Sequence of protein 1:
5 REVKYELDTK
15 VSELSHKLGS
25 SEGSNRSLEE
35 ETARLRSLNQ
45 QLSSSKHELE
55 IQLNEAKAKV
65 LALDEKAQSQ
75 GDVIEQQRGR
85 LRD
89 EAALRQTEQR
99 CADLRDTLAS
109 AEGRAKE

Sequence of protein 2:
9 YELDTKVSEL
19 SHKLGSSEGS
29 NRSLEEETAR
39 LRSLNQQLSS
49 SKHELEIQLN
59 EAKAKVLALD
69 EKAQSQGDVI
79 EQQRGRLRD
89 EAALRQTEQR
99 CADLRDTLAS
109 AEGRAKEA

These two protein chains interact to form a complex.

Residue-level contacts at the interface:
Residue R40 in protein 1 is in contact with residue L39 in protein 2 (closest heavy-atom distance 3.6 Å).
Residue V64 in protein 1 is in contact with residue V64 in protein 2 (closest heavy-atom distance 3.5 Å).
Residue V15 in protein 1 contacts residue L18 in protein 2 (closest heavy-atom distance 3.6 Å).
Residue L85 in protein 1 interacts with residue L85 in protein 2 (closest heavy-atom distance 3.6 Å).
Residue L32 in protein 1 interacts with residue L32 in protein 2 (closest heavy-atom distance 3.7 Å).
Residue N29 in protein 1 contacts residue S25 in protein 2 (closest heavy-atom distance 3.3 Å).
Residue A71 in protein 1 is in contact with residue Q74 in protein 2 (closest heavy-atom distance 3.0 Å).
Residue Q56 in protein 1 contacts residue L57 in protein 2 (closest heavy-atom distance 3.6 Å).
Residue L57 in protein 1 interacts with residue L53 in protein 2 (closest heavy-atom distance 3.7 Å).
Residue E26 in protein 1 contacts residue S25 in protein 2 (closest heavy-atom distance 3.7 Å).
Residue T36 in protein 1 is in contact with residue L39 in protein 2 (closest heavy-atom distance 3.7 Å).
Residue R84 in protein 1 contacts residue E89 in protein 2 (closest heavy-atom distance 2.7 Å).
Residue L39 in protein 1 contacts residue L39 in protein 2 (closest heavy-atom distance 3.6 Å).
Residue L57 in protein 1 contacts residue L57 in protein 2 (closest heavy-atom distance 3.7 Å).
Residue T95 in protein 1 interacts with residue T95 in protein 2 (closest heavy-atom distance 3.6 Å).
Residue K50 in protein 1 contacts residue L53 in protein 2 (closest heavy-atom distance 3.6 Å).
Residue L11 in protein 1 contacts residue L11 in protein 2 (closest heavy-atom distance 3.5 Å).
Residue E35 in protein 1 interacts with residue R40 in protein 2 (closest heavy-atom distance 3.3 Å).
Residue S19 in protein 1 interacts with residue L18 in protein 2 (closest heavy-atom distance 3.1 Å).
Residue Q74 in protein 1 contacts residue Q74 in protein 2 (closest heavy-atom distance 3.1 Å).
Residue T36 in protein 1 contacts residue T36 in protein 2 (closest heavy-atom distance 3.1 Å).
Residue R82 in protein 1 is in contact with residue Q81 in protein 2 (closest heavy-atom distance 2.6 Å).
Residue E33 in protein 1 is in contact with residue L32 in protein 2 (closest heavy-atom distance 3.7 Å).
Residue I78 in protein 1 contacts residue Q74 in protein 2 (closest heavy-atom distance 3.7 Å).
Residue V64 in protein 1 is in contact with residue K63 in protein 2 (closest heavy-atom distance 3.5 Å).
Residue L67 in protein 1 contacts residue V64 in protein 2 (closest heavy-atom distance 3.5 Å).
Residue L11 in protein 1 interacts with residue D12 in protein 2 (closest heavy-atom distance 3.4 Å).
Residue S28 in protein 1 is in contact with residue N29 in protein 2 (closest heavy-atom distance 3.4 Å).
Residue L106 in protein 1 contacts residue T105 in protein 2 (closest heavy-atom distance 3.5 Å).
Residue L106 in protein 1 interacts with residue L106 in protein 2 (closest heavy-atom distance 3.7 Å).
Residue L106 in protein 1 is in contact with residue L102 in protein 2 (closest heavy-atom distance 3.6 Å).
Residue N29 in protein 1 is in contact with residue L32 in protein 2 (closest heavy-atom distance 3.4 Å).
Residue D12 in protein 1 interacts with residue L11 in protein 2 (closest heavy-atom distance 3.6 Å).
Residue S49 in protein 1 interacts with residue K50 in protein 2 (closest heavy-atom distance 3.4 Å).
Residue I78 in protein 1 interacts with residue I78 in protein 2 (closest heavy-atom distance 3.7 Å).
Residue N43 in protein 1 interacts with residue N43 in protein 2 (closest heavy-atom distance 3.2 Å).
Residue L53 in protein 1 contacts residue K50 in protein 2 (closest heavy-atom distance 3.7 Å).
Residue V15 in protein 1 contacts residue V15 in protein 2 (closest heavy-atom distance 3.5 Å).
Residue E89 in protein 1 contacts residue R84 in protein 2 (closest heavy-atom distance 2.5 Å).
Residue N43 in protein 1 contacts residue L46 in protein 2 (closest heavy-atom distance 3.5 Å).
Residue N29 in protein 1 contacts residue S28 in protein 2 (closest heavy-atom distance 3.6 Å).
Residue Q81 in protein 1 contacts residue R82 in protein 2 (closest heavy-atom distance 3.7 Å).
Residue L102 in protein 1 interacts with residue C99 in protein 2 (closest heavy-atom distance 3.6 Å).
Residue Q74 in protein 1 interacts with residue A71 in protein 2 (closest heavy-atom distance 3.0 Å).
Residue S25 in protein 1 interacts with residue S25 in protein 2 (closest heavy-atom distance 3.0 Å).
Residue S25 in protein 1 interacts with residue N29 in protein 2 (closest heavy-atom distance 3.6 Å).
Residue T95 in protein 1 contacts residue C99 in protein 2 (closest heavy-atom distance 3.5 Å).
Residue L92 in protein 1 interacts with residue T95 in protein 2 (closest heavy-atom distance 3.4 Å).
Residue L42 in protein 1 contacts residue N43 in protein 2 (closest heavy-atom distance 3.3 Å).
Residue C99 in protein 1 interacts with residue L102 in protein 2 (closest heavy-atom distance 3.5 Å).
Residue Q81 in protein 1 is in contact with residue Q81 in protein 2 (closest heavy-atom distance 3.0 Å).
Residue Q74 in protein 1 interacts with residue I78 in protein 2 (closest heavy-atom distance 3.6 Å).
Residue K50 in protein 1 is in contact with residue S49 in protein 2 (closest heavy-atom distance 3.6 Å).
Residue L18 in protein 1 interacts with residue S19 in protein 2 (closest heavy-atom distance 3.7 Å).
Residue Q81 in protein 1 interacts with residue I78 in protein 2 (closest heavy-atom distance 3.5 Å).
Residue C99 in protein 1 contacts residue C99 in protein 2 (closest heavy-atom distance 2.0 Å).
Residue I78 in protein 1 interacts with residue Q81 in protein 2 (closest heavy-atom distance 3.5 Å).
Residue N29 in protein 1 interacts with residue N29 in protein 2 (closest heavy-atom distance 2.5 Å).
Residue L39 in protein 1 interacts with residue N43 in protein 2 (closest heavy-atom distance 3.5 Å).
Residue C99 in protein 1 interacts with residue T95 in protein 2 (closest heavy-atom distance 3.5 Å).